These two protein chains interact to form a complex.

Sequence of protein 1:
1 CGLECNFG

Sequence of protein 2:
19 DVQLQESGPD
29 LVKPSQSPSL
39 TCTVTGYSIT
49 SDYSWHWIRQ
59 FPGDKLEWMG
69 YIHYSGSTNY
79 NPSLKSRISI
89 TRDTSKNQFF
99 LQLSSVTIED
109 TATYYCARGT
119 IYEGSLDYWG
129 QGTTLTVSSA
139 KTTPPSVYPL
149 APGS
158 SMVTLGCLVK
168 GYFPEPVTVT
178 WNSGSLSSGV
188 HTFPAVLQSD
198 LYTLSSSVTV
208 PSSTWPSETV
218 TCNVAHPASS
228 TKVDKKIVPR

Interface contacts:
Residue H71 in protein 2 is in contact with residue F7 in protein 1 (closest heavy-atom distance 3.3 Å).
Residue N77 in protein 2 is in contact with residue C5 in protein 1 (closest heavy-atom distance 3.8 Å).
Residue Y69 in protein 2 contacts residue G8 in protein 1 (closest heavy-atom distance 3.3 Å).
Residue Y69 in protein 2 is in contact with residue C5 in protein 1 (closest heavy-atom distance 3.4 Å).
Residue G117 in protein 2 contacts residue F7 in protein 1 (closest heavy-atom distance 4.0 Å).
Residue G122 in protein 2 interacts with residue L3 in protein 1 (closest heavy-atom distance 4.0 Å).
Residue T118 in protein 2 contacts residue F7 in protein 1 (closest heavy-atom distance 3.6 Å).
Residue Y69 in protein 2 is in contact with residue N6 in protein 1 (closest heavy-atom distance 3.5 Å).
Residue Y69 in protein 2 interacts with residue F7 in protein 1 (closest heavy-atom distance 3.9 Å).
Residue I119 in protein 2 is in contact with residue L3 in protein 1 (closest heavy-atom distance 3.6 Å).
Residue H71 in protein 2 interacts with residue G8 in protein 1 (closest heavy-atom distance 3.3 Å).
Residue S52 in protein 2 is in contact with residue N6 in protein 1 (closest heavy-atom distance 5.0 Å).
Residue Y69 in protein 2 is in contact with residue E4 in protein 1 (closest heavy-atom distance 3.1 Å).
Residue G122 in protein 2 contacts residue F7 in protein 1 (closest heavy-atom distance 3.3 Å).
Residue H54 in protein 2 interacts with residue N6 in protein 1 (closest heavy-atom distance 3.1 Å).
Residue S123 in protein 2 interacts with residue F7 in protein 1 (closest heavy-atom distance 3.5 Å).
Residue W66 in protein 2 contacts residue C5 in protein 1 (closest heavy-atom distance 3.6 Å).
Residue S52 in protein 2 interacts with residue F7 in protein 1 (closest heavy-atom distance 3.5 Å).
Residue W66 in protein 2 is in contact with residue N6 in protein 1 (closest heavy-atom distance 3.8 Å).
Residue L124 in protein 2 contacts residue F7 in protein 1 (closest heavy-atom distance 4.3 Å).
Residue I119 in protein 2 contacts residue G8 in protein 1 (closest heavy-atom distance 3.4 Å).
Residue I119 in protein 2 interacts with residue E4 in protein 1 (closest heavy-atom distance 4.0 Å).
Residue H54 in protein 2 is in contact with residue F7 in protein 1 (closest heavy-atom distance 3.5 Å).
Residue I119 in protein 2 interacts with residue F7 in protein 1 (closest heavy-atom distance 3.6 Å).